These two protein chains interact to form a complex.

Interface contacts:
Residue L83 in the first protein interacts with residue R122 in the second protein (closest heavy-atom distance 3.8 Å).
Residue Y41 in the first protein interacts with residue H16 in the second protein (closest heavy-atom distance 2.8 Å).
Residue L83 in the first protein contacts residue R112 in the second protein (closest heavy-atom distance 3.3 Å).
Residue S113 in the first protein interacts with residue V82 in the second protein (closest heavy-atom distance 3.2 Å).
Residue V92 in the first protein contacts residue F110 in the second protein (closest heavy-atom distance 3.7 Å).
Residue C86 in the first protein is in contact with residue R112 in the second protein (closest heavy-atom distance 3.2 Å).
Residue C102 in the first protein interacts with residue C86 in the second protein (closest heavy-atom distance 3.9 Å).
Residue C86 in the first protein contacts residue C102 in the second protein (closest heavy-atom distance 3.8 Å).
Residue F110 in the first protein is in contact with residue V92 in the second protein (closest heavy-atom distance 3.5 Å).
Residue H16 in the first protein interacts with residue Y41 in the second protein (closest heavy-atom distance 3.8 Å).
Residue D85 in the first protein is in contact with residue R112 in the second protein (closest heavy-atom distance 3.1 Å).
Residue D85 in the first protein interacts with residue F110 in the second protein (closest heavy-atom distance 3.5 Å).
Residue L119 in the first protein contacts residue L11 in the second protein (closest heavy-atom distance 3.5 Å).
Residue S113 in the first protein is in contact with residue L83 in the second protein (closest heavy-atom distance 3.8 Å).
Residue F110 in the first protein is in contact with residue A90 in the second protein (closest heavy-atom distance 3.6 Å).
Residue L51 in the first protein is in contact with residue I114 in the second protein (closest heavy-atom distance 3.9 Å).
Residue R112 in the first protein is in contact with residue L83 in the second protein (closest heavy-atom distance 3.3 Å).
Residue Y41 in the first protein interacts with residue Y41 in the second protein (closest heavy-atom distance 3.0 Å).
Residue D117 in the first protein contacts residue V8 in the second protein (closest heavy-atom distance 3.8 Å).
Residue D117 in the first protein is in contact with residue L11 in the second protein (closest heavy-atom distance 3.4 Å).
Residue C109 in the first protein contacts residue C86 in the second protein (closest heavy-atom distance 3.2 Å).
Residue I114 in the first protein interacts with residue V82 in the second protein (closest heavy-atom distance 3.0 Å).
Residue V27 in the first protein contacts residue V39 in the second protein (closest heavy-atom distance 3.7 Å).
Residue S4 in the first protein contacts residue D117 in the second protein (closest heavy-atom distance 3.4 Å).
Residue R122 in the first protein interacts with residue L83 in the second protein (closest heavy-atom distance 3.4 Å).
Residue F110 in the first protein is in contact with residue L83 in the second protein (closest heavy-atom distance 3.8 Å).
Residue V84 in the first protein interacts with residue R112 in the second protein (closest heavy-atom distance 2.8 Å).
Residue A90 in the first protein is in contact with residue V39 in the second protein (closest heavy-atom distance 3.7 Å).
Residue V8 in the first protein interacts with residue D117 in the second protein (closest heavy-atom distance 3.4 Å).
Residue C109 in the first protein contacts residue D85 in the second protein (closest heavy-atom distance 3.2 Å).
Residue L119 in the first protein is in contact with residue V84 in the second protein (closest heavy-atom distance 3.6 Å).
Residue D81 in the first protein interacts with residue R122 in the second protein (closest heavy-atom distance 3.1 Å).
Residue F110 in the first protein interacts with residue D85 in the second protein (closest heavy-atom distance 3.6 Å).
Residue E118 in the first protein interacts with residue L11 in the second protein (closest heavy-atom distance 3.6 Å).
Residue K5 in the first protein is in contact with residue G116 in the second protein (closest heavy-atom distance 3.6 Å).
Residue Q29 in the first protein contacts residue Q29 in the second protein (closest heavy-atom distance 3.7 Å).
Residue V84 in the first protein interacts with residue F110 in the second protein (closest heavy-atom distance 3.4 Å).
Residue A90 in the first protein interacts with residue F110 in the second protein (closest heavy-atom distance 3.6 Å).
Residue V82 in the first protein contacts residue S113 in the second protein (closest heavy-atom distance 3.1 Å).
Residue R112 in the first protein contacts residue D85 in the second protein (closest heavy-atom distance 2.9 Å).
Residue G34 in the first protein contacts residue Q29 in the second protein (closest heavy-atom distance 2.8 Å).
Residue G34 in the first protein contacts residue G34 in the second protein (closest heavy-atom distance 3.7 Å).
Residue C109 in the first protein interacts with residue V84 in the second protein (closest heavy-atom distance 3.6 Å).
Residue R112 in the first protein interacts with residue C86 in the second protein (closest heavy-atom distance 3.1 Å).
Residue V82 in the first protein is in contact with residue I114 in the second protein (closest heavy-atom distance 2.9 Å).
Residue Q29 in the first protein interacts with residue G34 in the second protein (closest heavy-atom distance 2.9 Å).
Residue L83 in the first protein interacts with residue F110 in the second protein (closest heavy-atom distance 3.8 Å).
Residue C86 in the first protein contacts residue C109 in the second protein (closest heavy-atom distance 3.3 Å).
Residue D85 in the first protein is in contact with residue C109 in the second protein (closest heavy-atom distance 3.1 Å).
Residue V39 in the first protein contacts residue V27 in the second protein (closest heavy-atom distance 3.6 Å).
Residue D81 in the first protein interacts with residue S113 in the second protein (closest heavy-atom distance 3.2 Å).
Residue R112 in the first protein interacts with residue V84 in the second protein (closest heavy-atom distance 2.8 Å).
Residue Y41 in the first protein interacts with residue I25 in the second protein (closest heavy-atom distance 3.5 Å).
Residue F110 in the first protein is in contact with residue V84 in the second protein (closest heavy-atom distance 3.4 Å).
Residue V91 in the first protein contacts residue F110 in the second protein (closest heavy-atom distance 3.8 Å).
Residue I114 in the first protein is in contact with residue V8 in the second protein (closest heavy-atom distance 3.8 Å).
Residue V84 in the first protein interacts with residue C109 in the second protein (closest heavy-atom distance 3.5 Å).
Residue G116 in the first protein interacts with residue V8 in the second protein (closest heavy-atom distance 3.4 Å).
Residue Q29 in the first protein contacts residue V36 in the second protein (closest heavy-atom distance 3.8 Å).
Residue F110 in the first protein contacts residue V91 in the second protein (closest heavy-atom distance 3.8 Å).

Sequence of the second protein:
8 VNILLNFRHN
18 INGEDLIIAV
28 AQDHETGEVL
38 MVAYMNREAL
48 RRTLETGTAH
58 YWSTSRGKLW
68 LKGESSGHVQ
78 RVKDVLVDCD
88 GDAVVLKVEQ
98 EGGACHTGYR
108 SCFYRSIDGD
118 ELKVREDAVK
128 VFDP

Sequence of the first protein:
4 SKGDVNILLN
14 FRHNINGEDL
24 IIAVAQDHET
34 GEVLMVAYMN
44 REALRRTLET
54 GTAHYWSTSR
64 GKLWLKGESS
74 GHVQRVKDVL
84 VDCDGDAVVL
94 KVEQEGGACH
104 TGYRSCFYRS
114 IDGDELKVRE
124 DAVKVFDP